These two protein chains interact to form a complex.

Sequence of chain B:
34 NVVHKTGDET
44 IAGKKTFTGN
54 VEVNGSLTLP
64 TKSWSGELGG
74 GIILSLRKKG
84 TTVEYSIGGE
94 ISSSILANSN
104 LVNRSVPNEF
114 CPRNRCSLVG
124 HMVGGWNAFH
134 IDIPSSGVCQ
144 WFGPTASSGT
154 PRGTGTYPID

Sequence of chain A:
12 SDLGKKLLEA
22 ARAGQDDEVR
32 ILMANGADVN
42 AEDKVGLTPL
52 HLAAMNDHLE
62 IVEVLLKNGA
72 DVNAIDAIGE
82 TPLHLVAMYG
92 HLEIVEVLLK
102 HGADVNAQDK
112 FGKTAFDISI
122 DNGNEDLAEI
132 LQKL

Contacts between the two chains:
Residue W129 in chain B contacts residue M89 in chain A (closest heavy-atom distance 3.7 Å).
Residue G127 in chain B interacts with residue M89 in chain A (closest heavy-atom distance 3.6 Å).
Residue W129 in chain B interacts with residue Y90 in chain A (closest heavy-atom distance 3.6 Å).
Residue N130 in chain B contacts residue D122 in chain A (closest heavy-atom distance 3.2 Å).
Residue G128 in chain B interacts with residue M89 in chain A (closest heavy-atom distance 3.7 Å).
Residue S151 in chain B is in contact with residue D122 in chain A (closest heavy-atom distance 4.3 Å).
Residue N130 in chain B is in contact with residue N123 in chain A (closest heavy-atom distance 3.9 Å).